Sequence of protein 2:
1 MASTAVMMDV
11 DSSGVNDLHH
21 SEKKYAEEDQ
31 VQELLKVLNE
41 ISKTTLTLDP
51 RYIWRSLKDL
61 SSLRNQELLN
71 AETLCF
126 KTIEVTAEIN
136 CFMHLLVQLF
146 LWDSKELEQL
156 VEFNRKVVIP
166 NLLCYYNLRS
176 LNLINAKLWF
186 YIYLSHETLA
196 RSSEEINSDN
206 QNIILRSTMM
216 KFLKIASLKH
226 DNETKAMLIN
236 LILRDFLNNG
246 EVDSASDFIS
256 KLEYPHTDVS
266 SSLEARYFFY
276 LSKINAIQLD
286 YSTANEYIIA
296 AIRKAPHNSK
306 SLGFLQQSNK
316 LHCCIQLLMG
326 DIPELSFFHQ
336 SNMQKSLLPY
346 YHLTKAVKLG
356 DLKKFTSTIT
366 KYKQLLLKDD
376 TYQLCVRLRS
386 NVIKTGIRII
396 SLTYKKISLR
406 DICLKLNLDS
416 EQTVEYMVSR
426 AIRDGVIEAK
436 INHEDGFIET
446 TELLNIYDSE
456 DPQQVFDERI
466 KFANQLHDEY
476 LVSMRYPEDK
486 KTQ

Sequence of protein 1:
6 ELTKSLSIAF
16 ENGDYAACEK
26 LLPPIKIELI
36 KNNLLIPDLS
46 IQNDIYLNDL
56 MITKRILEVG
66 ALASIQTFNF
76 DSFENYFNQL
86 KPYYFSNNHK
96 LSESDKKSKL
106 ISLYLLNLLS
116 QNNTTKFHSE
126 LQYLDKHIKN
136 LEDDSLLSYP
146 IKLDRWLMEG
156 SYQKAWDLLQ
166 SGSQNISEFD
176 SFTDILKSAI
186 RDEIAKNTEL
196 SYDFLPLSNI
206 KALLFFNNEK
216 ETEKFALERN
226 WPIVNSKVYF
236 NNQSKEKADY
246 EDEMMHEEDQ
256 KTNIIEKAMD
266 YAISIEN

These two protein chains interact to form a complex.

Interface contacts:
Residue I465 in protein 2 contacts residue M264 in protein 1 (closest heavy-atom distance 3.4 Å).
Residue E439 in protein 2 contacts residue K232 in protein 1 (closest heavy-atom distance 3.2 Å).
Residue E199 in protein 2 contacts residue N92 in protein 1 (closest heavy-atom distance 2.8 Å).
Residue R425 in protein 2 contacts residue R150 in protein 1 (closest heavy-atom distance 2.0 Å).
Residue G245 in protein 2 contacts residue Y128 in protein 1 (closest heavy-atom distance 3.2 Å).
Residue I427 in protein 2 contacts residue L195 in protein 1 (closest heavy-atom distance 3.3 Å).
Residue I427 in protein 2 is in contact with residue S196 in protein 1 (closest heavy-atom distance 3.2 Å).
Residue D248 in protein 2 interacts with residue K121 in protein 1 (closest heavy-atom distance 3.2 Å).
Residue E439 in protein 2 contacts residue F199 in protein 1 (closest heavy-atom distance 3.2 Å).
Residue E246 in protein 2 interacts with residue Y128 in protein 1 (closest heavy-atom distance 3.2 Å).
Residue E246 in protein 2 contacts residue E125 in protein 1 (closest heavy-atom distance 2.7 Å).
Residue Y421 in protein 2 contacts residue S156 in protein 1 (closest heavy-atom distance 3.1 Å).
Residue N437 in protein 2 interacts with residue F199 in protein 1 (closest heavy-atom distance 2.8 Å).
Residue E246 in protein 2 is in contact with residue S124 in protein 1 (closest heavy-atom distance 2.8 Å).
Residue R428 in protein 2 is in contact with residue G155 in protein 1 (closest heavy-atom distance 3.4 Å).
Residue D204 in protein 2 interacts with residue N92 in protein 1 (closest heavy-atom distance 2.9 Å).
Residue N205 in protein 2 interacts with residue L44 in protein 1 (closest heavy-atom distance 2.3 Å).
Residue S385 in protein 2 contacts residue E154 in protein 1 (closest heavy-atom distance 3.0 Å).
Residue E439 in protein 2 is in contact with residue P201 in protein 1 (closest heavy-atom distance 3.1 Å).
Residue N244 in protein 2 is in contact with residue Y128 in protein 1 (closest heavy-atom distance 2.7 Å).
Residue I282 in protein 2 is in contact with residue T120 in protein 1 (closest heavy-atom distance 2.6 Å).
Residue R382 in protein 2 is in contact with residue E154 in protein 1 (closest heavy-atom distance 2.3 Å).
Residue R425 in protein 2 is in contact with residue W151 in protein 1 (closest heavy-atom distance 1.9 Å).
Residue Y475 in protein 2 contacts residue E271 in protein 1 (closest heavy-atom distance 3.3 Å).
Residue K435 in protein 2 is in contact with residue S196 in protein 1 (closest heavy-atom distance 3.4 Å).
Residue H438 in protein 2 contacts residue Y197 in protein 1 (closest heavy-atom distance 2.3 Å).
Residue N202 in protein 2 interacts with residue L44 in protein 1 (closest heavy-atom distance 3.1 Å).
Residue Y421 in protein 2 contacts residue F210 in protein 1 (closest heavy-atom distance 3.1 Å).
Residue Y421 in protein 2 interacts with residue I189 in protein 1 (closest heavy-atom distance 3.4 Å).
Residue I282 in protein 2 interacts with residue S124 in protein 1 (closest heavy-atom distance 3.1 Å).
Residue I436 in protein 2 contacts residue S196 in protein 1 (closest heavy-atom distance 3.2 Å).
Residue S203 in protein 2 contacts residue S91 in protein 1 (closest heavy-atom distance 3.4 Å).
Residue I465 in protein 2 is in contact with residue I260 in protein 1 (closest heavy-atom distance 3.3 Å).
Residue S424 in protein 2 contacts residue S196 in protein 1 (closest heavy-atom distance 2.8 Å).
Residue Y421 in protein 2 is in contact with residue L208 in protein 1 (closest heavy-atom distance 2.4 Å).
Residue N386 in protein 2 interacts with residue E154 in protein 1 (closest heavy-atom distance 2.5 Å).
Residue E420 in protein 2 contacts residue L208 in protein 1 (closest heavy-atom distance 3.1 Å).
Residue R428 in protein 2 interacts with residue N192 in protein 1 (closest heavy-atom distance 3.0 Å).
Residue R425 in protein 2 is in contact with residue S156 in protein 1 (closest heavy-atom distance 2.4 Å).
Residue D375 in protein 2 contacts residue Q127 in protein 1 (closest heavy-atom distance 2.8 Å).
Residue S203 in protein 2 is in contact with residue N92 in protein 1 (closest heavy-atom distance 3.1 Å).
Residue K389 in protein 2 interacts with residue E154 in protein 1 (closest heavy-atom distance 2.5 Å).
Residue R425 in protein 2 contacts residue G155 in protein 1 (closest heavy-atom distance 3.0 Å).
Residue K368 in protein 2 interacts with residue I133 in protein 1 (closest heavy-atom distance 3.2 Å).
Residue E246 in protein 2 interacts with residue K121 in protein 1 (closest heavy-atom distance 2.8 Å).
Residue R425 in protein 2 interacts with residue E154 in protein 1 (closest heavy-atom distance 2.9 Å).
Residue Y421 in protein 2 interacts with residue Q158 in protein 1 (closest heavy-atom distance 2.9 Å).
Residue R428 in protein 2 contacts residue L195 in protein 1 (closest heavy-atom distance 3.0 Å).
Residue K435 in protein 2 contacts residue D198 in protein 1 (closest heavy-atom distance 2.7 Å).
Residue M422 in protein 2 interacts with residue S156 in protein 1 (closest heavy-atom distance 2.7 Å).
Residue S203 in protein 2 interacts with residue N93 in protein 1 (closest heavy-atom distance 3.2 Å).
Residue V381 in protein 2 interacts with residue R150 in protein 1 (closest heavy-atom distance 3.2 Å).
Residue D462 in protein 2 contacts residue I260 in protein 1 (closest heavy-atom distance 3.4 Å).
Residue R428 in protein 2 contacts residue Y157 in protein 1 (closest heavy-atom distance 1.7 Å).
Residue R428 in protein 2 contacts residue E188 in protein 1 (closest heavy-atom distance 3.0 Å).
Residue N202 in protein 2 contacts residue N93 in protein 1 (closest heavy-atom distance 2.4 Å).
Residue I436 in protein 2 is in contact with residue Y197 in protein 1 (closest heavy-atom distance 2.9 Å).
Residue S198 in protein 2 contacts residue N93 in protein 1 (closest heavy-atom distance 2.5 Å).
Residue Y377 in protein 2 is in contact with residue I133 in protein 1 (closest heavy-atom distance 3.4 Å).
Residue Q283 in protein 2 contacts residue T120 in protein 1 (closest heavy-atom distance 3.0 Å).